Interface contacts:
Residue A112 in protein 2 contacts residue T168 in protein 1 (closest heavy-atom distance 3.6 Å).
Residue A131 in protein 2 is in contact with residue T161 in protein 1 (closest heavy-atom distance 4.1 Å).
Residue A133 in protein 2 is in contact with residue E157 in protein 1 (closest heavy-atom distance 4.5 Å).
Residue G136 in protein 2 interacts with residue E154 in protein 1 (closest heavy-atom distance 0.4 Å).
Residue A133 in protein 2 interacts with residue G158 in protein 1 (closest heavy-atom distance 3.5 Å).
Residue I142 in protein 2 contacts residue T161 in protein 1 (closest heavy-atom distance 1.9 Å).
Residue M132 in protein 2 is in contact with residue G160 in protein 1 (closest heavy-atom distance 4.3 Å).
Residue A131 in protein 2 contacts residue L159 in protein 1 (closest heavy-atom distance 3.5 Å).
Residue C146 in protein 2 interacts with residue T163 in protein 1 (closest heavy-atom distance 1.9 Å).
Residue A140 in protein 2 interacts with residue L159 in protein 1 (closest heavy-atom distance 2.6 Å).
Residue D135 in protein 2 contacts residue A202 in protein 1 (closest heavy-atom distance 3.5 Å).
Residue A134 in protein 2 is in contact with residue L159 in protein 1 (closest heavy-atom distance 3.6 Å).
Residue A134 in protein 2 is in contact with residue A202 in protein 1 (closest heavy-atom distance 4.2 Å).
Residue A133 in protein 2 is in contact with residue L159 in protein 1 (closest heavy-atom distance 1.1 Å).
Residue L139 in protein 2 is in contact with residue I156 in protein 1 (closest heavy-atom distance 1.0 Å).
Residue A131 in protein 2 interacts with residue G160 in protein 1 (closest heavy-atom distance 3.0 Å).
Residue A133 in protein 2 contacts residue N155 in protein 1 (closest heavy-atom distance 4.2 Å).
Residue V138 in protein 2 interacts with residue N155 in protein 1 (closest heavy-atom distance 3.7 Å).
Residue M113 in protein 2 interacts with residue T168 in protein 1 (closest heavy-atom distance 2.7 Å).
Residue A134 in protein 2 interacts with residue P201 in protein 1 (closest heavy-atom distance 1.9 Å).
Residue A140 in protein 2 interacts with residue R333 in protein 1 (closest heavy-atom distance 4.4 Å).
Residue C146 in protein 2 contacts residue H329 in protein 1 (closest heavy-atom distance 3.9 Å).
Residue A134 in protein 2 contacts residue N155 in protein 1 (closest heavy-atom distance 0.7 Å).
Residue D135 in protein 2 is in contact with residue P201 in protein 1 (closest heavy-atom distance 2.5 Å).
Residue I142 in protein 2 contacts residue G160 in protein 1 (closest heavy-atom distance 3.8 Å).
Residue A137 in protein 2 interacts with residue I156 in protein 1 (closest heavy-atom distance 2.5 Å).
Residue G136 in protein 2 is in contact with residue N153 in protein 1 (closest heavy-atom distance 4.3 Å).
Residue V148 in protein 2 is in contact with residue H329 in protein 1 (closest heavy-atom distance 4.0 Å).
Residue G136 in protein 2 contacts residue I156 in protein 1 (closest heavy-atom distance 3.9 Å).
Residue L139 in protein 2 is in contact with residue E157 in protein 1 (closest heavy-atom distance 2.6 Å).
Residue V138 in protein 2 contacts residue I156 in protein 1 (closest heavy-atom distance 2.8 Å).
Residue A133 in protein 2 is in contact with residue I156 in protein 1 (closest heavy-atom distance 4.1 Å).
Residue N114 in protein 2 interacts with residue K171 in protein 1 (closest heavy-atom distance 3.4 Å).
Residue M113 in protein 2 is in contact with residue T167 in protein 1 (closest heavy-atom distance 1.6 Å).
Residue A133 in protein 2 contacts residue P201 in protein 1 (closest heavy-atom distance 4.5 Å).
Residue M243 in protein 2 interacts with residue I289 in protein 1 (closest heavy-atom distance 4.3 Å).
Residue L130 in protein 2 is in contact with residue T161 in protein 1 (closest heavy-atom distance 2.4 Å).
Residue M132 in protein 2 contacts residue K190 in protein 1 (closest heavy-atom distance 2.2 Å).
Residue D135 in protein 2 interacts with residue E154 in protein 1 (closest heavy-atom distance 2.5 Å).
Residue A137 in protein 2 interacts with residue E154 in protein 1 (closest heavy-atom distance 2.8 Å).
Residue A134 in protein 2 interacts with residue I156 in protein 1 (closest heavy-atom distance 2.6 Å).
Residue L139 in protein 2 contacts residue L159 in protein 1 (closest heavy-atom distance 4.2 Å).
Residue D135 in protein 2 interacts with residue N155 in protein 1 (closest heavy-atom distance 0.7 Å).
Residue D135 in protein 2 is in contact with residue E157 in protein 1 (closest heavy-atom distance 3.0 Å).
Residue D135 in protein 2 is in contact with residue I156 in protein 1 (closest heavy-atom distance 1.5 Å).
Residue G136 in protein 2 interacts with residue N155 in protein 1 (closest heavy-atom distance 1.4 Å).
Residue L139 in protein 2 interacts with residue N155 in protein 1 (closest heavy-atom distance 4.1 Å).
Residue L139 in protein 2 contacts residue E335 in protein 1 (closest heavy-atom distance 4.3 Å).
Residue H115 in protein 2 is in contact with residue T167 in protein 1 (closest heavy-atom distance 4.4 Å).
Residue A137 in protein 2 interacts with residue N155 in protein 1 (closest heavy-atom distance 2.2 Å).
Residue M243 in protein 2 interacts with residue P251 in protein 1 (closest heavy-atom distance 4.3 Å).
Residue M132 in protein 2 is in contact with residue L159 in protein 1 (closest heavy-atom distance 2.4 Å).
Residue M113 in protein 2 interacts with residue K171 in protein 1 (closest heavy-atom distance 3.5 Å).
Residue M113 in protein 2 contacts residue I165 in protein 1 (closest heavy-atom distance 3.9 Å).
Residue A112 in protein 2 is in contact with residue K171 in protein 1 (closest heavy-atom distance 3.4 Å).
Residue I142 in protein 2 is in contact with residue R333 in protein 1 (closest heavy-atom distance 1.5 Å).
Residue I142 in protein 2 interacts with residue L159 in protein 1 (closest heavy-atom distance 3.2 Å).
Residue E141 in protein 2 is in contact with residue R333 in protein 1 (closest heavy-atom distance 1.9 Å).
Residue A140 in protein 2 contacts residue I156 in protein 1 (closest heavy-atom distance 3.3 Å).
Residue L130 in protein 2 is in contact with residue A162 in protein 1 (closest heavy-atom distance 4.4 Å).

These two protein chains interact to form a complex.

Sequence of protein 1:
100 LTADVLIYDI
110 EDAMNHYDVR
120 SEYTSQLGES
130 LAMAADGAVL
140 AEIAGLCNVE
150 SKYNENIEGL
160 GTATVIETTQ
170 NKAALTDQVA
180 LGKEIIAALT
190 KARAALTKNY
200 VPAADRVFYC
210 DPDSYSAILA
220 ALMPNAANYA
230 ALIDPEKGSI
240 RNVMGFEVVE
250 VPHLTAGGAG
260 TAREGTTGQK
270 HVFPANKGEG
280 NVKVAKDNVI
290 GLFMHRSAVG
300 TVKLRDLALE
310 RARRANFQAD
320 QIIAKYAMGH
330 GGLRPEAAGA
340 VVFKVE

Sequence of protein 2:
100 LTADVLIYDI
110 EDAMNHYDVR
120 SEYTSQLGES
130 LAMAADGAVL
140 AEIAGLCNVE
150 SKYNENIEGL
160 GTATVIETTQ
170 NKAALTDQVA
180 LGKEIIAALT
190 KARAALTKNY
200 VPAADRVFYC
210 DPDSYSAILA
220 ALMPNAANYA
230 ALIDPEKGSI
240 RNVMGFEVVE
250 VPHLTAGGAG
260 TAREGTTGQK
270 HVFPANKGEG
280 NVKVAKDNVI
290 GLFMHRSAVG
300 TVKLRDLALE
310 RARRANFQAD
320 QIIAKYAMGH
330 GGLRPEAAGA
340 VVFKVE